Sequence of the first protein:
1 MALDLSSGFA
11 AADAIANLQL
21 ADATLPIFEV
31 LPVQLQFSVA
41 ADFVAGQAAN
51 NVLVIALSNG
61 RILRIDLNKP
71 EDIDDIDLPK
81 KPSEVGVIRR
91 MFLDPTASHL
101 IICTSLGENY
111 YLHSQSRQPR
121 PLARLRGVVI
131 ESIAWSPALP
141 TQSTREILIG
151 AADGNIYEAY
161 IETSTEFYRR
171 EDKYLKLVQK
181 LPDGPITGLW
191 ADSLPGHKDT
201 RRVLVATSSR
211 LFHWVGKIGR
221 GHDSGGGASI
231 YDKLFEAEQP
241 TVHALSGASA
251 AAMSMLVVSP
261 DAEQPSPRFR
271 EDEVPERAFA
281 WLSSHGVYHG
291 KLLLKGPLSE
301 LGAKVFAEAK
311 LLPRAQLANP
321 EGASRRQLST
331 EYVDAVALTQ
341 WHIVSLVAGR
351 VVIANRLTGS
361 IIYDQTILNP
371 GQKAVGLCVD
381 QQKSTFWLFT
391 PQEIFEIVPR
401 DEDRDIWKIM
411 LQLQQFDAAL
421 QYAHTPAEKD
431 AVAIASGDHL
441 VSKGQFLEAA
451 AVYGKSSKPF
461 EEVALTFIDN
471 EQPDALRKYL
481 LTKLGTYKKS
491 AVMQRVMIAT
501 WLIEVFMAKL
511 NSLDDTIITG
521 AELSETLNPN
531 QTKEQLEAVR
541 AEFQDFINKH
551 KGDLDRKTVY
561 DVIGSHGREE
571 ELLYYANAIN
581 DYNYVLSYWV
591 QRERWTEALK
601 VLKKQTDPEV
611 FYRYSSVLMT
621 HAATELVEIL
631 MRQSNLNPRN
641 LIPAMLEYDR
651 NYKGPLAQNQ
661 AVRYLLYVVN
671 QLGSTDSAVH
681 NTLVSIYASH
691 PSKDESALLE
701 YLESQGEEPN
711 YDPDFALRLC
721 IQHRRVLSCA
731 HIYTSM

Contacts between the two chains:
Residue D407 in the second protein interacts with residue A730 in the first protein (closest heavy-atom distance 3.7 Å).
Residue R465 in the second protein interacts with residue L727 in the first protein (closest heavy-atom distance 3.8 Å).
Residue V410 in the second protein interacts with residue V726 in the first protein (closest heavy-atom distance 3.8 Å).
Residue R465 in the second protein is in contact with residue V726 in the first protein (closest heavy-atom distance 3.5 Å).
Residue N405 in the second protein interacts with residue T734 in the first protein (closest heavy-atom distance 3.1 Å).
Residue D407 in the second protein contacts residue Y733 in the first protein (closest heavy-atom distance 2.9 Å).
Residue D411 in the second protein is in contact with residue L727 in the first protein (closest heavy-atom distance 3.8 Å).
Residue D407 in the second protein contacts residue V726 in the first protein (closest heavy-atom distance 4.5 Å).
Residue D408 in the second protein is in contact with residue A730 in the first protein (closest heavy-atom distance 3.5 Å).
Residue R465 in the second protein is in contact with residue R725 in the first protein (closest heavy-atom distance 3.5 Å).
Residue N405 in the second protein contacts residue A730 in the first protein (closest heavy-atom distance 3.3 Å).
Residue D407 in the second protein interacts with residue C729 in the first protein (closest heavy-atom distance 3.4 Å).
Residue L464 in the second protein interacts with residue L727 in the first protein (closest heavy-atom distance 3.4 Å).
Residue E414 in the second protein interacts with residue V726 in the first protein (closest heavy-atom distance 4.9 Å).
Residue D411 in the second protein contacts residue V726 in the first protein (closest heavy-atom distance 3.5 Å).

Sequence of the second protein:
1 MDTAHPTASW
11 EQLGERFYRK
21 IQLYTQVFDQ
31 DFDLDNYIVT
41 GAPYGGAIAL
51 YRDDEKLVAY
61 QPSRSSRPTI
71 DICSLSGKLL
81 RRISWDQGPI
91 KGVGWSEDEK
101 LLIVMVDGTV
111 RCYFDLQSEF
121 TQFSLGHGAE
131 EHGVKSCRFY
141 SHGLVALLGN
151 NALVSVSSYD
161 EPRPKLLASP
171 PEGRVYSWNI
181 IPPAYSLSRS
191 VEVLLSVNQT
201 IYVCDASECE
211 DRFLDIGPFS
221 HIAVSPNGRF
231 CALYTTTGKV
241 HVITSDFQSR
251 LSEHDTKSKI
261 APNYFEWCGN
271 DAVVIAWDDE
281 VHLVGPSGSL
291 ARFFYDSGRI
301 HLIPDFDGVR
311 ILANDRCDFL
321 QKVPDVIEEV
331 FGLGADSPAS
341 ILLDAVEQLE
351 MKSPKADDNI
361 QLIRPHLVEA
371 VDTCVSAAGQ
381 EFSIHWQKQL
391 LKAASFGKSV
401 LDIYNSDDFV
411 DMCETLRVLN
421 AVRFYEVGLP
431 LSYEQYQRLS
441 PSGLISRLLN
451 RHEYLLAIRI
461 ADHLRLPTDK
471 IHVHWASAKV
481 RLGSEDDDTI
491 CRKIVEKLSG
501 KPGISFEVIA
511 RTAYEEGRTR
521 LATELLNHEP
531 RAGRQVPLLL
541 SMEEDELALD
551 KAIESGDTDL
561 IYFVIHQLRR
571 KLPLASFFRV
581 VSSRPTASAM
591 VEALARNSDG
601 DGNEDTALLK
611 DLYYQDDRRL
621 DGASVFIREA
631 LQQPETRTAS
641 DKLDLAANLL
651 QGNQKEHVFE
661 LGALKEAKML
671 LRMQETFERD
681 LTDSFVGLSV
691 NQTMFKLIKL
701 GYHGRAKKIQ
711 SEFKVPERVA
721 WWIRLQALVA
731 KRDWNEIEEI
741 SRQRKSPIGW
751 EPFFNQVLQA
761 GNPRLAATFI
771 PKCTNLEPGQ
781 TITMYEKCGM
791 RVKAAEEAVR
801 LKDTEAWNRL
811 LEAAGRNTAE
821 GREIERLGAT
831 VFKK

The following describes two proteins that form a bound complex.